These two protein chains interact to form a complex.

Sequence of the second protein:
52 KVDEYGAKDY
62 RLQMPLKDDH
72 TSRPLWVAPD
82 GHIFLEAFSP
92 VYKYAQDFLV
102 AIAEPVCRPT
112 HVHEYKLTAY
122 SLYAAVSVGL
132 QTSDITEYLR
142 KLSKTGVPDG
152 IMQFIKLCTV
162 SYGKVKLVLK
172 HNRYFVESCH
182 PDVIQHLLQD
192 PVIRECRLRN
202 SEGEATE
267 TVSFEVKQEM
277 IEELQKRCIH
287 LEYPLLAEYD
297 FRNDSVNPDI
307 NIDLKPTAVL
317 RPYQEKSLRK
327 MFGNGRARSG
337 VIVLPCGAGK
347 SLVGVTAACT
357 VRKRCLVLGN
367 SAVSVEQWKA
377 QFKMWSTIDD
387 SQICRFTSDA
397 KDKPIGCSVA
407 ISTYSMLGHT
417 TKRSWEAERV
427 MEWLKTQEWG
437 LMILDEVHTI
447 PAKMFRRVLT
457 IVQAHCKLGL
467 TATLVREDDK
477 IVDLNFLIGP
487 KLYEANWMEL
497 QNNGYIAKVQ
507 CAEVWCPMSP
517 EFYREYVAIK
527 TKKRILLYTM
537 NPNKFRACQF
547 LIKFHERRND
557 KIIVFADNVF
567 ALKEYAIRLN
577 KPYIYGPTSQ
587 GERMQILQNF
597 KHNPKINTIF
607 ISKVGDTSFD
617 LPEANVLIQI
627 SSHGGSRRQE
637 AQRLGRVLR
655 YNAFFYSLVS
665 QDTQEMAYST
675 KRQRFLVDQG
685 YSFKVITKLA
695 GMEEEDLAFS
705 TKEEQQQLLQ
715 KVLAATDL

Residue-level contacts at the interface:
Residue Y660 in the second protein interacts with residue F947 in the first protein (closest heavy-atom distance 3.6 Å).
Residue L547 in the second protein contacts residue F947 in the first protein (closest heavy-atom distance 4.1 Å).
Residue F550 in the second protein interacts with residue P946 in the first protein (closest heavy-atom distance 3.5 Å).
Residue E697 in the second protein is in contact with residue L910 in the first protein (closest heavy-atom distance 4.3 Å).
Residue K692 in the second protein contacts residue E919 in the first protein (closest heavy-atom distance 3.3 Å).
Residue K688 in the second protein contacts residue L944 in the first protein (closest heavy-atom distance 3.5 Å).
Residue S704 in the second protein is in contact with residue S902 in the first protein (closest heavy-atom distance 4.7 Å).
Residue N539 in the second protein interacts with residue L910 in the first protein (closest heavy-atom distance 3.2 Å).
Residue Q506 in the second protein is in contact with residue S942 in the first protein (closest heavy-atom distance 4.5 Å).
Residue R542 in the second protein contacts residue L910 in the first protein (closest heavy-atom distance 3.3 Å).
Residue P513 in the second protein is in contact with residue L910 in the first protein (closest heavy-atom distance 3.9 Å).
Residue Q506 in the second protein interacts with residue H943 in the first protein (closest heavy-atom distance 3.5 Å).
Residue K692 in the second protein interacts with residue D920 in the first protein (closest heavy-atom distance 3.1 Å).
Residue T691 in the second protein contacts residue E919 in the first protein (closest heavy-atom distance 4.1 Å).
Residue E697 in the second protein contacts residue A907 in the first protein (closest heavy-atom distance 3.4 Å).
Residue I690 in the second protein is in contact with residue F947 in the first protein (closest heavy-atom distance 3.6 Å).
Residue Y660 in the second protein interacts with residue F945 in the first protein (closest heavy-atom distance 3.8 Å).
Residue Y655 in the second protein interacts with residue S942 in the first protein (closest heavy-atom distance 3.4 Å).
Residue K688 in the second protein contacts residue H943 in the first protein (closest heavy-atom distance 2.9 Å).
Residue Q506 in the second protein is in contact with residue F945 in the first protein (closest heavy-atom distance 3.4 Å).
Residue T691 in the second protein contacts residue Q916 in the first protein (closest heavy-atom distance 3.6 Å).
Residue S704 in the second protein contacts residue A906 in the first protein (closest heavy-atom distance 3.2 Å).
Residue T705 in the second protein is in contact with residue Q903 in the first protein (closest heavy-atom distance 3.4 Å).
Residue F550 in the second protein contacts residue F947 in the first protein (closest heavy-atom distance 3.4 Å).
Residue K688 in the second protein is in contact with residue E948 in the first protein (closest heavy-atom distance 3.2 Å).
Residue R554 in the second protein contacts residue P946 in the first protein (closest heavy-atom distance 3.4 Å).
Residue T705 in the second protein contacts residue A906 in the first protein (closest heavy-atom distance 4.2 Å).
Residue Q665 in the second protein is in contact with residue P915 in the first protein (closest heavy-atom distance 4.0 Å).
Residue F658 in the second protein interacts with residue F945 in the first protein (closest heavy-atom distance 4.4 Å).
Residue Y660 in the second protein contacts residue P946 in the first protein (closest heavy-atom distance 4.6 Å).
Residue T705 in the second protein interacts with residue G899 in the first protein (closest heavy-atom distance 4.4 Å).
Residue P516 in the second protein contacts residue I909 in the first protein (closest heavy-atom distance 3.8 Å).
Residue C507 in the second protein interacts with residue F945 in the first protein (closest heavy-atom distance 3.5 Å).
Residue F546 in the second protein is in contact with residue F947 in the first protein (closest heavy-atom distance 4.0 Å).
Residue A508 in the second protein interacts with residue F945 in the first protein (closest heavy-atom distance 3.4 Å).
Residue K692 in the second protein contacts residue F947 in the first protein (closest heavy-atom distance 4.5 Å).
Residue K688 in the second protein contacts residue F945 in the first protein (closest heavy-atom distance 3.5 Å).
Residue F550 in the second protein is in contact with residue L950 in the first protein (closest heavy-atom distance 3.7 Å).
Residue Q665 in the second protein interacts with residue W914 in the first protein (closest heavy-atom distance 2.9 Å).
Residue T705 in the second protein is in contact with residue S902 in the first protein (closest heavy-atom distance 3.4 Å).
Residue Q506 in the second protein interacts with residue L944 in the first protein (closest heavy-atom distance 4.0 Å).
Residue K692 in the second protein interacts with residue P915 in the first protein (closest heavy-atom distance 3.7 Å).
Residue S704 in the second protein contacts residue Q903 in the first protein (closest heavy-atom distance 3.1 Å).
Residue K692 in the second protein is in contact with residue E948 in the first protein (closest heavy-atom distance 4.0 Å).
Residue I690 in the second protein interacts with residue F945 in the first protein (closest heavy-atom distance 3.6 Å).
Residue K706 in the second protein contacts residue S902 in the first protein (closest heavy-atom distance 4.7 Å).
Residue F658 in the second protein is in contact with residue P946 in the first protein (closest heavy-atom distance 4.0 Å).
Residue A694 in the second protein is in contact with residue E948 in the first protein (closest heavy-atom distance 4.1 Å).
Residue A694 in the second protein contacts residue F947 in the first protein (closest heavy-atom distance 3.2 Å).
Residue P513 in the second protein contacts residue S913 in the first protein (closest heavy-atom distance 3.9 Å).
Residue L693 in the second protein interacts with residue F947 in the first protein (closest heavy-atom distance 3.5 Å).
Residue K692 in the second protein is in contact with residue K923 in the first protein (closest heavy-atom distance 4.0 Å).
Residue E697 in the second protein is in contact with residue A911 in the first protein (closest heavy-atom distance 4.4 Å).
Residue I690 in the second protein is in contact with residue E948 in the first protein (closest heavy-atom distance 3.4 Å).
Residue T691 in the second protein interacts with residue P915 in the first protein (closest heavy-atom distance 3.3 Å).
Residue K692 in the second protein is in contact with residue Q916 in the first protein (closest heavy-atom distance 3.6 Å).
Residue Q506 in the second protein contacts residue P946 in the first protein (closest heavy-atom distance 4.3 Å).
Residue A694 in the second protein is in contact with residue L950 in the first protein (closest heavy-atom distance 4.2 Å).
Residue K706 in the second protein is in contact with residue A906 in the first protein (closest heavy-atom distance 4.3 Å).
Residue W511 in the second protein is in contact with residue P915 in the first protein (closest heavy-atom distance 4.4 Å).

Sequence of the first protein:
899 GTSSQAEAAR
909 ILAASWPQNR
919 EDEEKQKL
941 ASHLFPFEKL